Sequence of chain A:
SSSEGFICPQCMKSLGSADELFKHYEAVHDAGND

Sequence of chain B:
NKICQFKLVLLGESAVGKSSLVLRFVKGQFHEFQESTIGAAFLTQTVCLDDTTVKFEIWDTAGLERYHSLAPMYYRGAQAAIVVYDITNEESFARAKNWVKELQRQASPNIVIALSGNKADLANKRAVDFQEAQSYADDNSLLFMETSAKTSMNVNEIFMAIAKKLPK

The following describes two proteins that form a bound complex.

Contacts between the two chains:
Residue A40 in chain B is in contact with residue I7 in chain A (closest heavy-atom distance 3.7 Å).
Residue F42 in chain B contacts residue I7 in chain A (closest heavy-atom distance 4.7 Å).
Residue E57 in chain B is in contact with residue M12 in chain A (closest heavy-atom distance 4.6 Å).
Residue I38 in chain B is in contact with residue E4 in chain A (closest heavy-atom distance 3.2 Å).
Residue G39 in chain B is in contact with residue G5 in chain A (closest heavy-atom distance 4.0 Å).
Residue A41 in chain B interacts with residue I7 in chain A (closest heavy-atom distance 4.9 Å).
Residue Y74 in chain B interacts with residue I7 in chain A (closest heavy-atom distance 2.7 Å).
Residue Y67 in chain B interacts with residue F6 in chain A (closest heavy-atom distance 3.7 Å).
Residue A40 in chain B is in contact with residue E4 in chain A (closest heavy-atom distance 3.4 Å).
Residue A41 in chain B contacts residue S3 in chain A (closest heavy-atom distance 3.1 Å).
Residue K7 in chain B is in contact with residue P9 in chain A (closest heavy-atom distance 4.6 Å).
Residue W59 in chain B contacts residue M12 in chain A (closest heavy-atom distance 3.8 Å).
Residue S69 in chain B interacts with residue F22 in chain A (closest heavy-atom distance 3.5 Å).
Residue F42 in chain B is in contact with residue E4 in chain A (closest heavy-atom distance 4.8 Å).
Residue Y74 in chain B is in contact with residue L21 in chain A (closest heavy-atom distance 3.5 Å).
Residue M73 in chain B interacts with residue Y25 in chain A (closest heavy-atom distance 3.6 Å).
Residue L70 in chain B is in contact with residue A18 in chain A (closest heavy-atom distance 4.2 Å).
Residue I38 in chain B is in contact with residue F6 in chain A (closest heavy-atom distance 3.7 Å).
Residue Y74 in chain B is in contact with residue F6 in chain A (closest heavy-atom distance 4.2 Å).
Residue W59 in chain B interacts with residue I7 in chain A (closest heavy-atom distance 3.6 Å).
Residue F42 in chain B contacts residue M12 in chain A (closest heavy-atom distance 4.2 Å).
Residue F42 in chain B contacts residue S3 in chain A (closest heavy-atom distance 2.7 Å).
Residue M73 in chain B is in contact with residue F22 in chain A (closest heavy-atom distance 4.1 Å).
Residue L70 in chain B contacts residue F6 in chain A (closest heavy-atom distance 3.9 Å).
Residue Y74 in chain B contacts residue G5 in chain A (closest heavy-atom distance 4.0 Å).
Residue A40 in chain B contacts residue G5 in chain A (closest heavy-atom distance 2.9 Å).
Residue R76 in chain B contacts residue Y25 in chain A (closest heavy-atom distance 2.9 Å).
Residue T37 in chain B is in contact with residue E4 in chain A (closest heavy-atom distance 3.7 Å).
Residue M73 in chain B interacts with residue L21 in chain A (closest heavy-atom distance 3.8 Å).
Residue M73 in chain B interacts with residue P9 in chain A (closest heavy-atom distance 3.5 Å).
Residue Y74 in chain B interacts with residue P9 in chain A (closest heavy-atom distance 3.8 Å).
Residue W59 in chain B is in contact with residue C8 in chain A (closest heavy-atom distance 4.6 Å).
Residue L70 in chain B is in contact with residue L21 in chain A (closest heavy-atom distance 3.7 Å).
Residue G39 in chain B contacts residue F6 in chain A (closest heavy-atom distance 3.9 Å).
Residue A41 in chain B interacts with residue G5 in chain A (closest heavy-atom distance 4.8 Å).
Residue S36 in chain B is in contact with residue E4 in chain A (closest heavy-atom distance 4.5 Å).
Residue A41 in chain B contacts residue E4 in chain A (closest heavy-atom distance 3.5 Å).
Residue R76 in chain B interacts with residue H29 in chain A (closest heavy-atom distance 4.6 Å).
Residue Y74 in chain B is in contact with residue C8 in chain A (closest heavy-atom distance 4.9 Å).
Residue L70 in chain B contacts residue F22 in chain A (closest heavy-atom distance 3.8 Å).
Residue R76 in chain B interacts with residue Q10 in chain A (closest heavy-atom distance 4.0 Å).
Residue A40 in chain B interacts with residue S3 in chain A (closest heavy-atom distance 4.1 Å).
Residue W59 in chain B is in contact with residue P9 in chain A (closest heavy-atom distance 3.5 Å).
Residue I38 in chain B contacts residue G5 in chain A (closest heavy-atom distance 3.4 Å).